This data describes a binding interaction between two proteins.

Sequence of chain A:
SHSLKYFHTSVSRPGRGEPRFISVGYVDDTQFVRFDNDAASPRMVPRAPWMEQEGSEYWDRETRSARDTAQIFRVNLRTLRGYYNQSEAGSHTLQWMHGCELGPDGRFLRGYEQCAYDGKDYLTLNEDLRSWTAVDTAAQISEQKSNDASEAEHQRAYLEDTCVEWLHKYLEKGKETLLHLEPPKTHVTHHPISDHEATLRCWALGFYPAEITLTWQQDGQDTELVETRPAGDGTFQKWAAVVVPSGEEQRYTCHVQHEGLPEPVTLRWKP

Residue-level contacts at the interface:
Residue E64 in chain A is in contact with residue V1 in chain B (closest heavy-atom distance 2.8 Å).
Residue Q157 in chain A is in contact with residue A3 in chain B (closest heavy-atom distance 4.0 Å).
Residue T71 in chain A contacts residue T6 in chain B (closest heavy-atom distance 4.2 Å).
Residue S67 in chain A contacts residue M2 in chain B (closest heavy-atom distance 3.8 Å).
Residue S148 in chain A interacts with residue I8 in chain B (closest heavy-atom distance 4.6 Å).
Residue Y160 in chain A interacts with residue A3 in chain B (closest heavy-atom distance 3.8 Å).
Residue T164 in chain A is in contact with residue V1 in chain B (closest heavy-atom distance 3.6 Å).
Residue H100 in chain A is in contact with residue A3 in chain B (closest heavy-atom distance 3.2 Å).
Residue T71 in chain A interacts with residue A3 in chain B (closest heavy-atom distance 4.5 Å).
Residue H156 in chain A is in contact with residue R5 in chain B (closest heavy-atom distance 3.3 Å).
Residue A68 in chain A contacts residue M2 in chain B (closest heavy-atom distance 3.7 Å).
Residue H10 in chain A contacts residue M2 in chain B (closest heavy-atom distance 3.3 Å).
Residue Y160 in chain A is in contact with residue V1 in chain B (closest heavy-atom distance 3.0 Å).
Residue N78 in chain A is in contact with residue I8 in chain B (closest heavy-atom distance 3.7 Å).
Residue I74 in chain A interacts with residue I8 in chain B (closest heavy-atom distance 4.0 Å).
Residue S67 in chain A contacts residue P4 in chain B (closest heavy-atom distance 3.7 Å).
Residue W134 in chain A is in contact with residue L7 in chain B (closest heavy-atom distance 3.5 Å).
Residue E153 in chain A contacts residue R5 in chain B (closest heavy-atom distance 2.6 Å).
Residue Y172 in chain A contacts residue V1 in chain B (closest heavy-atom distance 2.6 Å).
Residue F34 in chain A is in contact with residue V1 in chain B (closest heavy-atom distance 4.4 Å).
Residue Y60 in chain A is in contact with residue V1 in chain B (closest heavy-atom distance 4.2 Å).
Residue W168 in chain A is in contact with residue V1 in chain B (closest heavy-atom distance 3.4 Å).
Residue M46 in chain A is in contact with residue M2 in chain B (closest heavy-atom distance 4.1 Å).
Residue S67 in chain A interacts with residue A3 in chain B (closest heavy-atom distance 4.6 Å).
Residue L6 in chain A interacts with residue V1 in chain B (closest heavy-atom distance 3.9 Å).
Residue E153 in chain A contacts residue L7 in chain B (closest heavy-atom distance 4.5 Å).
Residue L125 in chain A is in contact with residue L7 in chain B (closest heavy-atom distance 3.8 Å).
Residue F75 in chain A is in contact with residue T6 in chain B (closest heavy-atom distance 3.3 Å).
Residue W98 in chain A contacts residue A3 in chain B (closest heavy-atom distance 3.4 Å).
Residue N78 in chain A contacts residue L7 in chain B (closest heavy-atom distance 3.0 Å).
Residue K147 in chain A contacts residue I8 in chain B (closest heavy-atom distance 4.6 Å).
Residue W98 in chain A is in contact with residue T6 in chain B (closest heavy-atom distance 3.1 Å).
Residue I74 in chain A contacts residue L7 in chain B (closest heavy-atom distance 3.5 Å).
Residue Y160 in chain A interacts with residue P4 in chain B (closest heavy-atom distance 4.0 Å).
Residue T71 in chain A is in contact with residue M2 in chain B (closest heavy-atom distance 3.3 Å).
Residue C117 in chain A is in contact with residue L7 in chain B (closest heavy-atom distance 5.0 Å).
Residue Y8 in chain A is in contact with residue M2 in chain B (closest heavy-atom distance 3.4 Å).
Residue E153 in chain A contacts residue T6 in chain B (closest heavy-atom distance 4.1 Å).
Residue W98 in chain A contacts residue L7 in chain B (closest heavy-atom distance 3.8 Å).
Residue Q157 in chain A is in contact with residue T6 in chain B (closest heavy-atom distance 4.2 Å).
Residue W98 in chain A is in contact with residue M2 in chain B (closest heavy-atom distance 4.3 Å).
Residue I74 in chain A contacts residue T6 in chain B (closest heavy-atom distance 3.5 Å).
Residue H100 in chain A interacts with residue V1 in chain B (closest heavy-atom distance 4.9 Å).
Residue A151 in chain A interacts with residue R5 in chain B (closest heavy-atom distance 4.3 Å).
Residue Y160 in chain A contacts residue M2 in chain B (closest heavy-atom distance 3.8 Å).
Residue E64 in chain A is in contact with residue M2 in chain B (closest heavy-atom distance 3.2 Å).
Residue S152 in chain A contacts residue R5 in chain B (closest heavy-atom distance 4.3 Å).
Residue E115 in chain A is in contact with residue L7 in chain B (closest heavy-atom distance 3.2 Å).
Residue F75 in chain A interacts with residue L7 in chain B (closest heavy-atom distance 4.3 Å).
Residue Q157 in chain A contacts residue L7 in chain B (closest heavy-atom distance 4.5 Å).
Residue E115 in chain A contacts residue A3 in chain B (closest heavy-atom distance 4.8 Å).
Residue Q157 in chain A is in contact with residue R5 in chain B (closest heavy-atom distance 2.8 Å).
Residue Y8 in chain A is in contact with residue V1 in chain B (closest heavy-atom distance 2.9 Å).
Residue S144 in chain A is in contact with residue I8 in chain B (closest heavy-atom distance 4.8 Å).
Residue H100 in chain A is in contact with residue M2 in chain B (closest heavy-atom distance 3.8 Å).
Residue W98 in chain A interacts with residue R5 in chain B (closest heavy-atom distance 3.6 Å).
Residue S25 in chain A contacts residue M2 in chain B (closest heavy-atom distance 4.8 Å).
Residue S148 in chain A is in contact with residue L7 in chain B (closest heavy-atom distance 3.7 Å).

Sequence of chain B:
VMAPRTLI